Sequence of the second protein:
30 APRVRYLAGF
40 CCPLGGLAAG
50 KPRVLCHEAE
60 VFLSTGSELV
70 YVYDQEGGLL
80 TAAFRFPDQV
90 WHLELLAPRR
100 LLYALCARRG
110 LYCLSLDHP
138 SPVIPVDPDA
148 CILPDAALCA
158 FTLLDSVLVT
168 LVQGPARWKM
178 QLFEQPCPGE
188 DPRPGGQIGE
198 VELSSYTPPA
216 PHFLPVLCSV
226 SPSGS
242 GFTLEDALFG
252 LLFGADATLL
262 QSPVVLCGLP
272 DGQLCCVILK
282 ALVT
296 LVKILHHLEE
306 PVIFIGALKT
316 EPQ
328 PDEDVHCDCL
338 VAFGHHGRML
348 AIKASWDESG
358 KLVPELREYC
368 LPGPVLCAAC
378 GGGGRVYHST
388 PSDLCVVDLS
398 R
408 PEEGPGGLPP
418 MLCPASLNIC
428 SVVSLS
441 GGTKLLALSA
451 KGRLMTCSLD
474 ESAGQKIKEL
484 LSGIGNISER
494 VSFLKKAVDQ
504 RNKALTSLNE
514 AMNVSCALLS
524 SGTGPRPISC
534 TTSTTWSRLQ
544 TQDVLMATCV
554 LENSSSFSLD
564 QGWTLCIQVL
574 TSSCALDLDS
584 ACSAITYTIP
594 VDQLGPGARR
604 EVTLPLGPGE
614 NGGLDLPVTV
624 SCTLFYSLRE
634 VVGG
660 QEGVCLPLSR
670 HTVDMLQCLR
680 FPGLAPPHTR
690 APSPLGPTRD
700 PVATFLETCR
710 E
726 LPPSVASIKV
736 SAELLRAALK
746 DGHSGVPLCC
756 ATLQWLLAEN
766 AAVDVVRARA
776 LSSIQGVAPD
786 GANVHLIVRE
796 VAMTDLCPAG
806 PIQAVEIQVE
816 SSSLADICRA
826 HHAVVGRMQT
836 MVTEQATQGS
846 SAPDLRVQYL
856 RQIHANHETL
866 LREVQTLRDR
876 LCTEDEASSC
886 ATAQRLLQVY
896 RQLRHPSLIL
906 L

The following describes two proteins that form a bound complex.

Sequence of the first protein:
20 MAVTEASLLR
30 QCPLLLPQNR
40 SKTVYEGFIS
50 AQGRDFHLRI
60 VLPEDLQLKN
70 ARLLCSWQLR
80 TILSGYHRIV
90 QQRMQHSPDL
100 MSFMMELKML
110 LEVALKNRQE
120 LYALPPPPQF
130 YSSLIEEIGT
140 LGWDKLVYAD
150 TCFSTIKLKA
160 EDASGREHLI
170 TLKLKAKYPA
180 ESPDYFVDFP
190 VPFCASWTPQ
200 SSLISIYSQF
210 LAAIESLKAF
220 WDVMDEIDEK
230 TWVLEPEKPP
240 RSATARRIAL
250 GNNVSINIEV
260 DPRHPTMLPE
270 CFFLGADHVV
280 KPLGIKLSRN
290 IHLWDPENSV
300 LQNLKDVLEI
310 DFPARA

Contacts between the two chains:
Residue R364 in the second protein interacts with residue E119 in the first protein (closest heavy-atom distance 4.1 Å).
Residue M515 in the second protein contacts residue L35 in the first protein (closest heavy-atom distance 3.8 Å).
Residue P361 in the second protein contacts residue S83 in the first protein (closest heavy-atom distance 4.5 Å).
Residue I480 in the second protein is in contact with residue I134 in the first protein (closest heavy-atom distance 4.0 Å).
Residue F560 in the second protein contacts residue E24 in the first protein (closest heavy-atom distance 3.4 Å).
Residue N512 in the second protein is in contact with residue L28 in the first protein (closest heavy-atom distance 3.1 Å).
Residue S491 in the second protein is in contact with residue P126 in the first protein (closest heavy-atom distance 4.1 Å).
Residue L363 in the second protein is in contact with residue T80 in the first protein (closest heavy-atom distance 4.4 Å).
Residue R364 in the second protein contacts residue L120 in the first protein (closest heavy-atom distance 3.1 Å).
Residue E355 in the second protein interacts with residue N116 in the first protein (closest heavy-atom distance 4.2 Å).
Residue I299 in the second protein interacts with residue W76 in the first protein (closest heavy-atom distance 4.2 Å).
Residue S559 in the second protein is in contact with residue M20 in the first protein (closest heavy-atom distance 4.2 Å).
Residue N512 in the second protein is in contact with residue C31 in the first protein (closest heavy-atom distance 4.2 Å).
Residue C519 in the second protein is in contact with residue K41 in the first protein (closest heavy-atom distance 4.4 Å).
Residue N516 in the second protein interacts with residue E24 in the first protein (closest heavy-atom distance 3.5 Å).
Residue N516 in the second protein is in contact with residue K41 in the first protein (closest heavy-atom distance 3.0 Å).
Residue C519 in the second protein is in contact with residue N38 in the first protein (closest heavy-atom distance 4.0 Å).
Residue S559 in the second protein is in contact with residue E24 in the first protein (closest heavy-atom distance 3.0 Å).
Residue G411 in the second protein contacts residue L120 in the first protein (closest heavy-atom distance 4.6 Å).
Residue L363 in the second protein contacts residue L120 in the first protein (closest heavy-atom distance 4.4 Å).
Residue N512 in the second protein contacts residue P36 in the first protein (closest heavy-atom distance 3.5 Å).
Residue N505 in the second protein interacts with residue D54 in the first protein (closest heavy-atom distance 3.3 Å).
Residue L508 in the second protein interacts with residue L33 in the first protein (closest heavy-atom distance 3.7 Å).
Residue V494 in the second protein is in contact with residue P126 in the first protein (closest heavy-atom distance 3.8 Å).
Residue N512 in the second protein contacts residue P32 in the first protein (closest heavy-atom distance 3.6 Å).
Residue E362 in the second protein contacts residue L120 in the first protein (closest heavy-atom distance 4.1 Å).
Residue M515 in the second protein interacts with residue P36 in the first protein (closest heavy-atom distance 3.0 Å).
Residue L508 in the second protein is in contact with residue F47 in the first protein (closest heavy-atom distance 4.3 Å).
Residue L484 in the second protein contacts residue I134 in the first protein (closest heavy-atom distance 3.5 Å).
Residue M515 in the second protein contacts residue Q37 in the first protein (closest heavy-atom distance 4.5 Å).
Residue H301 in the second protein contacts residue W76 in the first protein (closest heavy-atom distance 3.0 Å).
Residue E304 in the second protein is in contact with residue W76 in the first protein (closest heavy-atom distance 4.1 Å).
Residue N505 in the second protein interacts with residue L33 in the first protein (closest heavy-atom distance 3.0 Å).
Residue G414 in the second protein is in contact with residue C151 in the first protein (closest heavy-atom distance 4.2 Å).
Residue V360 in the second protein contacts residue R117 in the first protein (closest heavy-atom distance 4.3 Å).
Residue L511 in the second protein interacts with residue L35 in the first protein (closest heavy-atom distance 3.5 Å).
Residue S559 in the second protein is in contact with residue A25 in the first protein (closest heavy-atom distance 3.5 Å).
Residue S523 in the second protein interacts with residue R39 in the first protein (closest heavy-atom distance 3.9 Å).
Residue F560 in the second protein is in contact with residue L28 in the first protein (closest heavy-atom distance 4.1 Å).
Residue I480 in the second protein contacts residue W142 in the first protein (closest heavy-atom distance 4.1 Å).
Residue H301 in the second protein contacts residue T80 in the first protein (closest heavy-atom distance 3.1 Å).
Residue E513 in the second protein contacts residue R29 in the first protein (closest heavy-atom distance 3.9 Å).
Residue P408 in the second protein contacts residue E119 in the first protein (closest heavy-atom distance 3.0 Å).
Residue L508 in the second protein interacts with residue P32 in the first protein (closest heavy-atom distance 4.2 Å).
Residue L300 in the second protein contacts residue W76 in the first protein (closest heavy-atom distance 3.7 Å).
Residue G411 in the second protein interacts with residue E119 in the first protein (closest heavy-atom distance 3.8 Å).
Residue E513 in the second protein is in contact with residue L28 in the first protein (closest heavy-atom distance 4.3 Å).
Residue E362 in the second protein contacts residue R117 in the first protein (closest heavy-atom distance 3.7 Å).
Residue L508 in the second protein is in contact with residue L35 in the first protein (closest heavy-atom distance 3.8 Å).
Residue N516 in the second protein is in contact with residue L28 in the first protein (closest heavy-atom distance 3.5 Å).
Residue N512 in the second protein interacts with residue L34 in the first protein (closest heavy-atom distance 2.9 Å).
Residue H302 in the second protein interacts with residue W76 in the first protein (closest heavy-atom distance 3.2 Å).
Residue T509 in the second protein is in contact with residue L33 in the first protein (closest heavy-atom distance 3.9 Å).
Residue S491 in the second protein is in contact with residue P127 in the first protein (closest heavy-atom distance 3.9 Å).
Residue L522 in the second protein interacts with residue R39 in the first protein (closest heavy-atom distance 3.3 Å).
Residue N516 in the second protein interacts with residue P36 in the first protein (closest heavy-atom distance 3.9 Å).
Residue S558 in the second protein interacts with residue E24 in the first protein (closest heavy-atom distance 4.2 Å).
Residue C519 in the second protein interacts with residue R39 in the first protein (closest heavy-atom distance 4.0 Å).
Residue T509 in the second protein is in contact with residue P32 in the first protein (closest heavy-atom distance 3.4 Å).
Residue N512 in the second protein interacts with residue L35 in the first protein (closest heavy-atom distance 3.7 Å).